Sequence of chain B:
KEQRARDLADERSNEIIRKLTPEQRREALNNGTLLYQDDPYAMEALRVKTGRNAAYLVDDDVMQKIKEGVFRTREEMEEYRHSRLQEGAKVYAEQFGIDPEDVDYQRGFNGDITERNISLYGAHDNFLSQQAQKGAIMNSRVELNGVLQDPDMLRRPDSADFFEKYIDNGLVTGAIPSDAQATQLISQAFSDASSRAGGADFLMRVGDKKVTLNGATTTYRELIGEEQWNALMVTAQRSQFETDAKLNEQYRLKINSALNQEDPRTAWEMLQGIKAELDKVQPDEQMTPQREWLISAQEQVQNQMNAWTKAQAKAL

Interface contacts:
Residue L346 in chain B interacts with residue Q395 in chain A (closest heavy-atom distance 3.4 Å).
Residue S350 in chain B contacts residue Q395 in chain A (closest heavy-atom distance 3.4 Å).
Residue E342 in chain B interacts with residue K368 in chain A (closest heavy-atom distance 2.6 Å).
Residue R165 in chain B is in contact with residue L264 in chain A (closest heavy-atom distance 3.3 Å).
Residue T336 in chain B interacts with residue N323 in chain A (closest heavy-atom distance 2.8 Å).
Residue N232 in chain B contacts residue A309 in chain A (closest heavy-atom distance 3.5 Å).
Residue Q157 in chain B is in contact with residue D218 in chain A (closest heavy-atom distance 2.8 Å).
Residue N107 in chain B contacts residue N203 in chain A (closest heavy-atom distance 3.0 Å).
Residue D153 in chain B is in contact with residue G215 in chain A (closest heavy-atom distance 3.3 Å).
Residue R111 in chain B contacts residue N203 in chain A (closest heavy-atom distance 2.7 Å).
Residue L150 in chain B contacts residue Y214 in chain A (closest heavy-atom distance 3.4 Å).
Residue E342 in chain B contacts residue Q391 in chain A (closest heavy-atom distance 2.8 Å).
Residue K112 in chain B contacts residue Q199 in chain A (closest heavy-atom distance 3.4 Å).
Residue T114 in chain B is in contact with residue H175 in chain A (closest heavy-atom distance 3.3 Å).
Residue L346 in chain B interacts with residue Q391 in chain A (closest heavy-atom distance 2.9 Å).
Residue R111 in chain B interacts with residue F202 in chain A (closest heavy-atom distance 3.5 Å).
Residue N341 in chain B contacts residue M380 in chain A (closest heavy-atom distance 3.1 Å).
Residue S284 in chain B interacts with residue E320 in chain A (closest heavy-atom distance 3.4 Å).
Residue E108 in chain B interacts with residue Q199 in chain A (closest heavy-atom distance 2.8 Å).
Residue E108 in chain B interacts with residue N203 in chain A (closest heavy-atom distance 3.6 Å).
Residue R111 in chain B is in contact with residue Q199 in chain A (closest heavy-atom distance 2.9 Å).
Residue Q242 in chain B is in contact with residue E315 in chain A (closest heavy-atom distance 3.5 Å).
Residue G162 in chain B is in contact with residue D272 in chain A (closest heavy-atom distance 3.4 Å).
Residue V235 in chain B interacts with residue T311 in chain A (closest heavy-atom distance 3.2 Å).
Residue N349 in chain B contacts residue N396 in chain A (closest heavy-atom distance 3.3 Å).
Residue Y149 in chain B contacts residue I211 in chain A (closest heavy-atom distance 3.3 Å).
Residue N107 in chain B interacts with residue I206 in chain A (closest heavy-atom distance 3.1 Å).
Residue R234 in chain B contacts residue E315 in chain A (closest heavy-atom distance 2.5 Å).
Residue K142 in chain B contacts residue T207 in chain A (closest heavy-atom distance 3.6 Å).
Residue R345 in chain B is in contact with residue I388 in chain A (closest heavy-atom distance 3.1 Å).
Residue T336 in chain B interacts with residue E378 in chain A (closest heavy-atom distance 2.8 Å).
Residue K339 in chain B contacts residue E378 in chain A (closest heavy-atom distance 2.8 Å).
Residue Q157 in chain B interacts with residue S222 in chain A (closest heavy-atom distance 3.5 Å).
Residue E161 in chain B is in contact with residue Q226 in chain A (closest heavy-atom distance 3.4 Å).
Residue R289 in chain B contacts residue E319 in chain A (closest heavy-atom distance 2.3 Å).
Residue R234 in chain B interacts with residue G318 in chain A (closest heavy-atom distance 3.3 Å).
Residue R145 in chain B interacts with residue E208 in chain A (closest heavy-atom distance 3.4 Å).
Residue S288 in chain B interacts with residue N323 in chain A (closest heavy-atom distance 3.4 Å).
Residue Y149 in chain B contacts residue G215 in chain A (closest heavy-atom distance 3.4 Å).
Residue R145 in chain B contacts residue T207 in chain A (closest heavy-atom distance 3.5 Å).
Residue P115 in chain B is in contact with residue E171 in chain A (closest heavy-atom distance 3.1 Å).
Residue R165 in chain B is in contact with residue D272 in chain A (closest heavy-atom distance 2.4 Å).
Residue N238 in chain B is in contact with residue E315 in chain A (closest heavy-atom distance 3.4 Å).
Residue R345 in chain B contacts residue E385 in chain A (closest heavy-atom distance 2.8 Å).
Residue Q157 in chain B is in contact with residue N219 in chain A (closest heavy-atom distance 3.4 Å).
Residue R234 in chain B contacts residue L316 in chain A (closest heavy-atom distance 3.0 Å).
Residue N353 in chain B is in contact with residue N396 in chain A (closest heavy-atom distance 2.5 Å).
Residue G228 in chain B is in contact with residue N307 in chain A (closest heavy-atom distance 3.5 Å).
Residue N353 in chain B is in contact with residue N399 in chain A (closest heavy-atom distance 2.6 Å).
Residue T336 in chain B is in contact with residue Q379 in chain A (closest heavy-atom distance 3.5 Å).
Residue N349 in chain B is in contact with residue Q395 in chain A (closest heavy-atom distance 3.4 Å).
Residue N349 in chain B interacts with residue E392 in chain A (closest heavy-atom distance 2.7 Å).
Residue N107 in chain B contacts residue G204 in chain A (closest heavy-atom distance 3.0 Å).
Residue K112 in chain B interacts with residue Q179 in chain A (closest heavy-atom distance 3.2 Å).
Residue E161 in chain B interacts with residue S271 in chain A (closest heavy-atom distance 3.2 Å).
Residue E104 in chain B is in contact with residue V196 in chain A (closest heavy-atom distance 3.4 Å).
Residue A338 in chain B contacts residue E378 in chain A (closest heavy-atom distance 2.9 Å).
Residue D153 in chain B contacts residue D218 in chain A (closest heavy-atom distance 3.1 Å).
Residue I110 in chain B contacts residue I206 in chain A (closest heavy-atom distance 3.5 Å).
Residue G162 in chain B interacts with residue S271 in chain A (closest heavy-atom distance 3.0 Å).

These two protein chains interact to form a complex.

Sequence of chain A:
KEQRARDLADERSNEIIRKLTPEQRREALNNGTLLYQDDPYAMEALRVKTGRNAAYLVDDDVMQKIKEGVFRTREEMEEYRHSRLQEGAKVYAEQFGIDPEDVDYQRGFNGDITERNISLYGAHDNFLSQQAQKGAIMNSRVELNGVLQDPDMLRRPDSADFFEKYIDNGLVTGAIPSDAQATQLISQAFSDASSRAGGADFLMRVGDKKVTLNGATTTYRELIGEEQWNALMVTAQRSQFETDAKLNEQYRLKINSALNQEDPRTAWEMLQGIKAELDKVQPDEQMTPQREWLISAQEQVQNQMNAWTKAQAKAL